Residue-level contacts at the interface:
Residue N332 in the first protein contacts residue V418 in the second protein (closest heavy-atom distance 3.0 Å).
Residue N128 in the first protein interacts with residue E435 in the second protein (closest heavy-atom distance 3.0 Å).
Residue S161 in the first protein is in contact with residue T430 in the second protein (closest heavy-atom distance 3.4 Å).
Residue N335 in the first protein interacts with residue P416 in the second protein (closest heavy-atom distance 3.1 Å).
Residue N233 in the first protein contacts residue L423 in the second protein (closest heavy-atom distance 3.0 Å).
Residue R338 in the first protein interacts with residue T415 in the second protein (closest heavy-atom distance 3.5 Å).
Residue D294 in the first protein contacts residue P421 in the second protein (closest heavy-atom distance 3.3 Å).
Residue D162 in the first protein interacts with residue T430 in the second protein (closest heavy-atom distance 3.2 Å).
Residue D328 in the first protein interacts with residue V418 in the second protein (closest heavy-atom distance 3.2 Å).
Residue K644 in the first protein interacts with residue A407 in the second protein (closest heavy-atom distance 3.2 Å).
Residue N233 in the first protein is in contact with residue N424 in the second protein (closest heavy-atom distance 2.7 Å).
Residue N264 in the first protein contacts residue N424 in the second protein (closest heavy-atom distance 3.8 Å).
Residue N264 in the first protein contacts residue S422 in the second protein (closest heavy-atom distance 2.5 Å).
Residue N165 in the first protein is in contact with residue V429 in the second protein (closest heavy-atom distance 3.3 Å).
Residue N400 in the first protein is in contact with residue D413 in the second protein (closest heavy-atom distance 2.6 Å).
Residue N468 in the first protein contacts residue A409 in the second protein (closest heavy-atom distance 3.2 Å).
Residue N264 in the first protein is in contact with residue L423 in the second protein (closest heavy-atom distance 3.8 Å).
Residue N301 in the first protein interacts with residue L417 in the second protein (closest heavy-atom distance 3.6 Å).
Residue D328 in the first protein interacts with residue A419 in the second protein (closest heavy-atom distance 2.9 Å).
Residue K644 in the first protein contacts residue K408 in the second protein (closest heavy-atom distance 3.1 Å).
Residue N335 in the first protein interacts with residue T415 in the second protein (closest heavy-atom distance 3.1 Å).
Residue G56 in the first protein interacts with residue S439 in the second protein (closest heavy-atom distance 3.0 Å).
Residue L60 in the first protein contacts residue M438 in the second protein (closest heavy-atom distance 3.3 Å).
Residue T643 in the first protein interacts with residue G406 in the second protein (closest heavy-atom distance 3.1 Å).
Residue D226 in the first protein contacts residue V428 in the second protein (closest heavy-atom distance 3.3 Å).
Residue S63 in the first protein contacts residue P436 in the second protein (closest heavy-atom distance 3.2 Å).
Residue D124 in the first protein interacts with residue E435 in the second protein (closest heavy-atom distance 3.7 Å).
Residue N366 in the first protein is in contact with residue P416 in the second protein (closest heavy-atom distance 3.1 Å).
Residue N332 in the first protein interacts with residue L417 in the second protein (closest heavy-atom distance 3.2 Å).
Residue D464 in the first protein is in contact with residue S410 in the second protein (closest heavy-atom distance 3.8 Å).
Residue N230 in the first protein contacts residue T426 in the second protein (closest heavy-atom distance 3.0 Å).
Residue N165 in the first protein interacts with residue V428 in the second protein (closest heavy-atom distance 2.8 Å).
Residue H506 in the first protein is in contact with residue K408 in the second protein (closest heavy-atom distance 2.9 Å).
Residue D124 in the first protein interacts with residue I437 in the second protein (closest heavy-atom distance 3.7 Å).
Residue N196 in the first protein is in contact with residue V428 in the second protein (closest heavy-atom distance 2.8 Å).
Residue Y32 in the first protein is in contact with residue M438 in the second protein (closest heavy-atom distance 3.3 Å).
Residue N94 in the first protein is in contact with residue P436 in the second protein (closest heavy-atom distance 3.0 Å).
Residue D162 in the first protein contacts residue V429 in the second protein (closest heavy-atom distance 3.8 Å).
Residue H506 in the first protein interacts with residue A407 in the second protein (closest heavy-atom distance 3.3 Å).
Residue N301 in the first protein interacts with residue V418 in the second protein (closest heavy-atom distance 2.8 Å).
Residue D162 in the first protein is in contact with residue T431 in the second protein (closest heavy-atom distance 2.9 Å).
Residue N434 in the first protein contacts residue V411 in the second protein (closest heavy-atom distance 3.2 Å).
Residue N331 in the first protein interacts with residue V418 in the second protein (closest heavy-atom distance 3.4 Å).
Residue N298 in the first protein contacts residue A419 in the second protein (closest heavy-atom distance 3.8 Å).
Residue H29 in the first protein contacts residue M438 in the second protein (closest heavy-atom distance 3.1 Å).
Residue E90 in the first protein is in contact with residue I437 in the second protein (closest heavy-atom distance 3.3 Å).
Residue I127 in the first protein is in contact with residue E435 in the second protein (closest heavy-atom distance 3.5 Å).
Residue F122 in the first protein interacts with residue I437 in the second protein (closest heavy-atom distance 3.4 Å).
Residue N128 in the first protein is in contact with residue Q434 in the second protein (closest heavy-atom distance 3.7 Å).
Residue G56 in the first protein interacts with residue Q440 in the second protein (closest heavy-atom distance 3.2 Å).
Residue T55 in the first protein contacts residue Q440 in the second protein (closest heavy-atom distance 3.4 Å).
Residue N196 in the first protein is in contact with residue T427 in the second protein (closest heavy-atom distance 3.8 Å).
Residue K100 in the first protein contacts residue Q434 in the second protein (closest heavy-atom distance 3.3 Å).
Residue S195 in the first protein contacts residue V428 in the second protein (closest heavy-atom distance 3.8 Å).
Residue N298 in the first protein interacts with residue A420 in the second protein (closest heavy-atom distance 3.0 Å).
Residue N54 in the first protein is in contact with residue Q440 in the second protein (closest heavy-atom distance 2.3 Å).
Residue K644 in the first protein is in contact with residue G406 in the second protein (closest heavy-atom distance 2.9 Å).
Residue N233 in the first protein contacts residue T426 in the second protein (closest heavy-atom distance 3.5 Å).
Residue G645 in the first protein is in contact with residue K408 in the second protein (closest heavy-atom distance 3.4 Å).
Residue C199 in the first protein interacts with residue T426 in the second protein (closest heavy-atom distance 3.3 Å).

Sequence of the first protein:
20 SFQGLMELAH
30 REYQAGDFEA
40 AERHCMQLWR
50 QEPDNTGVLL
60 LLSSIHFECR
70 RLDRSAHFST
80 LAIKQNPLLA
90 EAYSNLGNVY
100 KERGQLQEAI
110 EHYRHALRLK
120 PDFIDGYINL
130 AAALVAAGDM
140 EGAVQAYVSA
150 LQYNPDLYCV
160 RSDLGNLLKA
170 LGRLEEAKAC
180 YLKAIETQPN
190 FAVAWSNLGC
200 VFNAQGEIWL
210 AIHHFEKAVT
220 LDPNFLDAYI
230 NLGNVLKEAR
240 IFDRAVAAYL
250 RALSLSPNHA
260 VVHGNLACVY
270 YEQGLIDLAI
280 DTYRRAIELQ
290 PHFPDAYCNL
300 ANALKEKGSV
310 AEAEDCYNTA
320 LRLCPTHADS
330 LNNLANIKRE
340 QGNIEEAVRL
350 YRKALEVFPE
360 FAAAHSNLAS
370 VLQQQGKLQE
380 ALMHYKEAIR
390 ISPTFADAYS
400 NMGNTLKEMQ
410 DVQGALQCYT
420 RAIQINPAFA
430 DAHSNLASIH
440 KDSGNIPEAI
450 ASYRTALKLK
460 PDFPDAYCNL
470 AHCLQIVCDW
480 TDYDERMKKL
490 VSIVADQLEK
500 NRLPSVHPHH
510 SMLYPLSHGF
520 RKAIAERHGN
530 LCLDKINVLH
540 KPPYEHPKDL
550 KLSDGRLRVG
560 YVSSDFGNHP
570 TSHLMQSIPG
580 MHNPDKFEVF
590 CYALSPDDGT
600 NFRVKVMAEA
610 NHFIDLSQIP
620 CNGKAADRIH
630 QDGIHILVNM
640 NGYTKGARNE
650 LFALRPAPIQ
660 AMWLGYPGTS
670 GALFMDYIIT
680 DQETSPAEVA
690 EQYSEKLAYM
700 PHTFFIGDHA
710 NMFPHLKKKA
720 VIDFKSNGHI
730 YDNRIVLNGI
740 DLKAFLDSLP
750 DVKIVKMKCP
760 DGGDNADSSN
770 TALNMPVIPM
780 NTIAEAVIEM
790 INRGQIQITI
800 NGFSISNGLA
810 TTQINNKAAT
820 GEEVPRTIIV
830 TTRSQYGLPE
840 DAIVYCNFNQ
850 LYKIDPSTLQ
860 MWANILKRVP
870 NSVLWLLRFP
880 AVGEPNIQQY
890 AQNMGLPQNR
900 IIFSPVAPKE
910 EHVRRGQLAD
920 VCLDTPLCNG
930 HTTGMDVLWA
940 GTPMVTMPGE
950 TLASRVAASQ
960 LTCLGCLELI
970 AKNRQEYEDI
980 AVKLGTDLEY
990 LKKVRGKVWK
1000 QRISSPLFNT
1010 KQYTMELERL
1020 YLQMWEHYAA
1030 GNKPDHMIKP

Sequence of the second protein:
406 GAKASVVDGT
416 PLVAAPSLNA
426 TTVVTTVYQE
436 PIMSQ

These two protein chains interact to form a complex.